Sequence of protein 2:
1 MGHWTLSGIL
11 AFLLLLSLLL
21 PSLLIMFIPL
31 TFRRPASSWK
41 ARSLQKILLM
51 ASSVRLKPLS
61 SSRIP

The following describes two proteins that form a bound complex.

Sequence of protein 1:
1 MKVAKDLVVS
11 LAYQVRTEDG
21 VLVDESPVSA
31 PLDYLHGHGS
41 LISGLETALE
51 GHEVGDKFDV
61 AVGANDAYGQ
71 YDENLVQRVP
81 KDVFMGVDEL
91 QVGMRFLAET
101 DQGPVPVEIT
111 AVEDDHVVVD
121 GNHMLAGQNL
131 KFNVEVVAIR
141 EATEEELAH

Contacts between the two chains:
Residue Y34 in protein 1 is in contact with residue R63 in protein 2 (closest heavy-atom distance 2.9 Å).
Residue M85 in protein 1 is in contact with residue P58 in protein 2 (closest heavy-atom distance 3.3 Å).
Residue D24 in protein 1 is in contact with residue P65 in protein 2 (closest heavy-atom distance 4.2 Å).
Residue F84 in protein 1 interacts with residue L56 in protein 2 (closest heavy-atom distance 4.1 Å).
Residue F96 in protein 1 contacts residue L59 in protein 2 (closest heavy-atom distance 3.3 Å).
Residue Y68 in protein 1 is in contact with residue I64 in protein 2 (closest heavy-atom distance 4.4 Å).
Residue L97 in protein 1 contacts residue P58 in protein 2 (closest heavy-atom distance 4.6 Å).
Residue L97 in protein 1 is in contact with residue K57 in protein 2 (closest heavy-atom distance 2.7 Å).
Residue A98 in protein 1 is in contact with residue L56 in protein 2 (closest heavy-atom distance 3.6 Å).
Residue F96 in protein 1 interacts with residue L56 in protein 2 (closest heavy-atom distance 4.2 Å).
Residue Y34 in protein 1 is in contact with residue P65 in protein 2 (closest heavy-atom distance 3.2 Å).
Residue G86 in protein 1 is in contact with residue P58 in protein 2 (closest heavy-atom distance 4.5 Å).
Residue R95 in protein 1 contacts residue P58 in protein 2 (closest heavy-atom distance 4.2 Å).
Residue L32 in protein 1 is in contact with residue I64 in protein 2 (closest heavy-atom distance 4.6 Å).
Residue M85 in protein 1 interacts with residue L56 in protein 2 (closest heavy-atom distance 3.4 Å).
Residue M85 in protein 1 interacts with residue R55 in protein 2 (closest heavy-atom distance 4.2 Å).
Residue L97 in protein 1 contacts residue R55 in protein 2 (closest heavy-atom distance 4.7 Å).
Residue D24 in protein 1 interacts with residue I64 in protein 2 (closest heavy-atom distance 4.7 Å).
Residue M85 in protein 1 contacts residue K57 in protein 2 (closest heavy-atom distance 4.7 Å).
Residue V87 in protein 1 is in contact with residue P58 in protein 2 (closest heavy-atom distance 4.0 Å).
Residue L32 in protein 1 is in contact with residue S62 in protein 2 (closest heavy-atom distance 4.8 Å).
Residue I42 in protein 1 contacts residue P65 in protein 2 (closest heavy-atom distance 4.2 Å).
Residue V83 in protein 1 is in contact with residue R55 in protein 2 (closest heavy-atom distance 4.1 Å).
Residue Y13 in protein 1 is in contact with residue P65 in protein 2 (closest heavy-atom distance 3.0 Å).
Residue R95 in protein 1 contacts residue L59 in protein 2 (closest heavy-atom distance 3.6 Å).
Residue F96 in protein 1 interacts with residue K57 in protein 2 (closest heavy-atom distance 3.6 Å).
Residue V15 in protein 1 interacts with residue P65 in protein 2 (closest heavy-atom distance 4.4 Å).
Residue S40 in protein 1 is in contact with residue P65 in protein 2 (closest heavy-atom distance 4.6 Å).
Residue Y34 in protein 1 contacts residue S62 in protein 2 (closest heavy-atom distance 4.8 Å).
Residue Y34 in protein 1 contacts residue I64 in protein 2 (closest heavy-atom distance 3.5 Å).
Residue V79 in protein 1 contacts residue L56 in protein 2 (closest heavy-atom distance 5.0 Å).
Residue Y13 in protein 1 interacts with residue I64 in protein 2 (closest heavy-atom distance 3.6 Å).
Residue L97 in protein 1 contacts residue L56 in protein 2 (closest heavy-atom distance 3.6 Å).
Residue V83 in protein 1 contacts residue L56 in protein 2 (closest heavy-atom distance 3.3 Å).
Residue L97 in protein 1 contacts residue L59 in protein 2 (closest heavy-atom distance 3.6 Å).
Residue R95 in protein 1 is in contact with residue I64 in protein 2 (closest heavy-atom distance 4.5 Å).
Residue Y68 in protein 1 is in contact with residue P65 in protein 2 (closest heavy-atom distance 3.9 Å).
Residue L125 in protein 1 contacts residue I64 in protein 2 (closest heavy-atom distance 3.9 Å).
Residue L125 in protein 1 contacts residue P65 in protein 2 (closest heavy-atom distance 4.9 Å).
Residue F132 in protein 1 is in contact with residue P65 in protein 2 (closest heavy-atom distance 5.0 Å).
Residue P104 in protein 1 contacts residue R63 in protein 2 (closest heavy-atom distance 5.0 Å).
Residue F96 in protein 1 interacts with residue P58 in protein 2 (closest heavy-atom distance 3.9 Å).
Residue L41 in protein 1 is in contact with residue P65 in protein 2 (closest heavy-atom distance 4.6 Å).